Sequence of the second protein:
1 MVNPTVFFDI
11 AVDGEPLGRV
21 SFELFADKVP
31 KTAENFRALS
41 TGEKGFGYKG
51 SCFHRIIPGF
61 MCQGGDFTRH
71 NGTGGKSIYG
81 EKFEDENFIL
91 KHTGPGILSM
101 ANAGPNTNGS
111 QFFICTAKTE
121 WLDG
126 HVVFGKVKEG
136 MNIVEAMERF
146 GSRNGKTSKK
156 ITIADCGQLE

Sequence of the first protein:
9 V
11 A

These two protein chains interact to form a complex.

Interface contacts:
Residue R55 in the second protein contacts residue V9 in the first protein (closest heavy-atom distance 3.8 Å).